Sequence of the second protein:
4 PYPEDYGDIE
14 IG

Contacts between the two chains:
Residue N238 in the first protein interacts with residue G10 in the second protein (closest heavy-atom distance 3.4 Å).
Residue L193 in the first protein is in contact with residue Y9 in the second protein (closest heavy-atom distance 3.5 Å).
Residue G189 in the first protein interacts with residue G15 in the second protein (closest heavy-atom distance 4.0 Å).
Residue L242 in the first protein is in contact with residue I12 in the second protein (closest heavy-atom distance 4.4 Å).
Residue L204 in the first protein is in contact with residue I12 in the second protein (closest heavy-atom distance 3.9 Å).
Residue P195 in the first protein contacts residue Y9 in the second protein (closest heavy-atom distance 3.6 Å).
Residue W198 in the first protein contacts residue D8 in the second protein (closest heavy-atom distance 3.6 Å).
Residue V196 in the first protein contacts residue I12 in the second protein (closest heavy-atom distance 3.9 Å).
Residue S109 in the first protein contacts residue Y5 in the second protein (closest heavy-atom distance 2.9 Å).
Residue K191 in the first protein interacts with residue I12 in the second protein (closest heavy-atom distance 3.3 Å).
Residue G207 in the first protein interacts with residue G15 in the second protein (closest heavy-atom distance 3.6 Å).
Residue L194 in the first protein is in contact with residue G10 in the second protein (closest heavy-atom distance 2.9 Å).
Residue K188 in the first protein interacts with residue I14 in the second protein (closest heavy-atom distance 3.3 Å).
Residue L193 in the first protein contacts residue G10 in the second protein (closest heavy-atom distance 3.5 Å).
Residue S203 in the first protein is in contact with residue G15 in the second protein (closest heavy-atom distance 4.3 Å).
Residue D155 in the first protein interacts with residue Y9 in the second protein (closest heavy-atom distance 2.4 Å).
Residue G190 in the first protein contacts residue I14 in the second protein (closest heavy-atom distance 2.8 Å).
Residue G207 in the first protein contacts residue I14 in the second protein (closest heavy-atom distance 3.9 Å).
Residue G192 in the first protein is in contact with residue G10 in the second protein (closest heavy-atom distance 3.3 Å).
Residue R112 in the first protein contacts residue Y5 in the second protein (closest heavy-atom distance 3.9 Å).
Residue R159 in the first protein contacts residue Y5 in the second protein (closest heavy-atom distance 3.9 Å).
Residue K205 in the first protein contacts residue I14 in the second protein (closest heavy-atom distance 4.8 Å).
Residue M199 in the first protein interacts with residue I12 in the second protein (closest heavy-atom distance 4.7 Å).
Residue L194 in the first protein is in contact with residue I14 in the second protein (closest heavy-atom distance 3.9 Å).
Residue D206 in the first protein is in contact with residue G15 in the second protein (closest heavy-atom distance 3.6 Å).
Residue L204 in the first protein interacts with residue G15 in the second protein (closest heavy-atom distance 3.3 Å).
Residue F209 in the first protein is in contact with residue I14 in the second protein (closest heavy-atom distance 3.7 Å).
Residue N160 in the first protein interacts with residue Y9 in the second protein (closest heavy-atom distance 3.9 Å).
Residue S203 in the first protein interacts with residue I14 in the second protein (closest heavy-atom distance 3.4 Å).
Residue Q231 in the first protein interacts with residue D8 in the second protein (closest heavy-atom distance 2.7 Å).
Residue M199 in the first protein interacts with residue I14 in the second protein (closest heavy-atom distance 4.0 Å).
Residue R159 in the first protein is in contact with residue D8 in the second protein (closest heavy-atom distance 2.9 Å).
Residue K108 in the first protein is in contact with residue D8 in the second protein (closest heavy-atom distance 2.9 Å).
Residue L204 in the first protein interacts with residue E13 in the second protein (closest heavy-atom distance 4.5 Å).
Residue M176 in the first protein interacts with residue Y9 in the second protein (closest heavy-atom distance 4.6 Å).
Residue N238 in the first protein is in contact with residue Y9 in the second protein (closest heavy-atom distance 4.3 Å).
Residue L204 in the first protein interacts with residue I14 in the second protein (closest heavy-atom distance 3.4 Å).
Residue N238 in the first protein interacts with residue I12 in the second protein (closest heavy-atom distance 4.3 Å).
Residue R159 in the first protein interacts with residue Y9 in the second protein (closest heavy-atom distance 3.0 Å).
Residue Q27 in the first protein interacts with residue P4 in the second protein (closest heavy-atom distance 4.4 Å).
Residue P195 in the first protein is in contact with residue D8 in the second protein (closest heavy-atom distance 3.5 Å).
Residue K108 in the first protein is in contact with residue Y5 in the second protein (closest heavy-atom distance 3.7 Å).
Residue L194 in the first protein contacts residue D8 in the second protein (closest heavy-atom distance 4.2 Å).
Residue G189 in the first protein contacts residue I14 in the second protein (closest heavy-atom distance 3.6 Å).
Residue E239 in the first protein contacts residue I12 in the second protein (closest heavy-atom distance 4.7 Å).
Residue G190 in the first protein contacts residue E13 in the second protein (closest heavy-atom distance 3.5 Å).
Residue G192 in the first protein contacts residue I12 in the second protein (closest heavy-atom distance 2.9 Å).
Residue V196 in the first protein contacts residue D8 in the second protein (closest heavy-atom distance 4.4 Å).
Residue G190 in the first protein contacts residue G15 in the second protein (closest heavy-atom distance 4.6 Å).
Residue L242 in the first protein interacts with residue E13 in the second protein (closest heavy-atom distance 4.0 Å).
Residue Q231 in the first protein contacts residue E7 in the second protein (closest heavy-atom distance 3.9 Å).
Residue L193 in the first protein contacts residue D11 in the second protein (closest heavy-atom distance 3.7 Å).
Residue K205 in the first protein contacts residue G15 in the second protein (closest heavy-atom distance 3.1 Å).
Residue L194 in the first protein is in contact with residue I12 in the second protein (closest heavy-atom distance 4.2 Å).
Residue V196 in the first protein interacts with residue G10 in the second protein (closest heavy-atom distance 4.7 Å).
Residue K191 in the first protein contacts residue E13 in the second protein (closest heavy-atom distance 4.0 Å).
Residue L194 in the first protein interacts with residue Y9 in the second protein (closest heavy-atom distance 3.4 Å).
Residue G190 in the first protein contacts residue I12 in the second protein (closest heavy-atom distance 4.0 Å).
Residue D106 in the first protein is in contact with residue Y5 in the second protein (closest heavy-atom distance 3.7 Å).
Residue G192 in the first protein interacts with residue D11 in the second protein (closest heavy-atom distance 3.5 Å).

These two protein chains interact to form a complex.

Sequence of the first protein:
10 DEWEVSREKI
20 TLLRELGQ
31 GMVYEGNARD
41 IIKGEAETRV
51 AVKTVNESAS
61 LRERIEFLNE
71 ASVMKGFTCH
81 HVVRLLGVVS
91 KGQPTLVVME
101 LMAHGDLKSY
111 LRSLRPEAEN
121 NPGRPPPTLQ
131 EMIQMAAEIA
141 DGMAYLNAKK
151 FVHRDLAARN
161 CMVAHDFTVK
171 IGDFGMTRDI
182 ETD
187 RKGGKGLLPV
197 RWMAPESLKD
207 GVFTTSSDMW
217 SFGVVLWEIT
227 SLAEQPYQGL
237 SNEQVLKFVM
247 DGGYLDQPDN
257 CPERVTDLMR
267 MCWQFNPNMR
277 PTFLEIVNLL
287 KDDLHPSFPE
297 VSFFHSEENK